Sequence of chain A:
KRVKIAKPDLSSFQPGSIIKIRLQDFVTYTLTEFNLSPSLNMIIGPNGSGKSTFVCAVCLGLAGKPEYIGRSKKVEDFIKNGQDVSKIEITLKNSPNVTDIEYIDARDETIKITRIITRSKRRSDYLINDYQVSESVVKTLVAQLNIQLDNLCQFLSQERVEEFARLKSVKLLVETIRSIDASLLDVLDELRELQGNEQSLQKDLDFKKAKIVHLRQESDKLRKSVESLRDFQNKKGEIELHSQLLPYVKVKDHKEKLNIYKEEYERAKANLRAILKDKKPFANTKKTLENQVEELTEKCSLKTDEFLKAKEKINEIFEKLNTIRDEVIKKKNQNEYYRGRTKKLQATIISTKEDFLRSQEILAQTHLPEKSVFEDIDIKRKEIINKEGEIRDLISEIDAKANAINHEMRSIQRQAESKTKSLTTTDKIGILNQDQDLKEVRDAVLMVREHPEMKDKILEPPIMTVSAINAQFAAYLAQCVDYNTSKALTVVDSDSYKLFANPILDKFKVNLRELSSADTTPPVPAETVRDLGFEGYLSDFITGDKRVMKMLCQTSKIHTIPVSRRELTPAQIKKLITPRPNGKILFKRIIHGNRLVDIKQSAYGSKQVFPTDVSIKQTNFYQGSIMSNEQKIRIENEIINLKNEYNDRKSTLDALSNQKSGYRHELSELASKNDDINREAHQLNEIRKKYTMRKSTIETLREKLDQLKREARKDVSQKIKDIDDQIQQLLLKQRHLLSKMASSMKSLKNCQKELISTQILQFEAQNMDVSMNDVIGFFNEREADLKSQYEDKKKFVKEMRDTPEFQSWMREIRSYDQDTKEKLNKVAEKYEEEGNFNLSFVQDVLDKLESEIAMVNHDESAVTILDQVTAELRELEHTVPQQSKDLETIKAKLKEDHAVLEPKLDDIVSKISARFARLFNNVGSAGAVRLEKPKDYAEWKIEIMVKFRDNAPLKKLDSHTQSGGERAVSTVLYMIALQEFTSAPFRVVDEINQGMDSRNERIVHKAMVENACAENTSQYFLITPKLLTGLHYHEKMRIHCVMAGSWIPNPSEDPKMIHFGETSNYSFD

This data describes a binding interaction between two proteins.

Contacts between the two chains:
Residue K773 in chain A is in contact with residue Y34 in chain B (closest heavy-atom distance 3.3 Å).
Residue M765 in chain A is in contact with residue C37 in chain B (closest heavy-atom distance 3.4 Å).
Residue N346 in chain A interacts with residue Q40 in chain B (closest heavy-atom distance 3.1 Å).
Residue F803 in chain A interacts with residue L106 in chain B (closest heavy-atom distance 3.5 Å).
Residue Q776 in chain A is in contact with residue L30 in chain B (closest heavy-atom distance 3.2 Å).
Residue M792 in chain A contacts residue V12 in chain B (closest heavy-atom distance 3.5 Å).
Residue K335 in chain A contacts residue L30 in chain B (closest heavy-atom distance 3.4 Å).
Residue E788 in chain A is in contact with residue K121 in chain B (closest heavy-atom distance 3.3 Å).
Residue K770 in chain A interacts with residue Y76 in chain B (closest heavy-atom distance 3.4 Å).
Residue K773 in chain A contacts residue Y76 in chain B (closest heavy-atom distance 3.1 Å).
Residue F787 in chain A contacts residue L122 in chain B (closest heavy-atom distance 3.6 Å).
Residue F802 in chain A interacts with residue L106 in chain B (closest heavy-atom distance 3.5 Å).
Residue V794 in chain A interacts with residue H15 in chain B (closest heavy-atom distance 3.7 Å).
Residue F342 in chain A interacts with residue Q40 in chain B (closest heavy-atom distance 3.3 Å).
Residue V799 in chain A interacts with residue W109 in chain B (closest heavy-atom distance 3.6 Å).
Residue K356 in chain A is in contact with residue D50 in chain B (closest heavy-atom distance 2.3 Å).
Residue R363 in chain A interacts with residue D257 in chain B (closest heavy-atom distance 3.1 Å).
Residue E788 in chain A is in contact with residue L122 in chain B (closest heavy-atom distance 3.1 Å).
Residue T309 in chain A contacts residue P7 in chain B (closest heavy-atom distance 3.7 Å).
Residue Q776 in chain A interacts with residue R28 in chain B (closest heavy-atom distance 2.5 Å).
Residue F787 in chain A interacts with residue Y21 in chain B (closest heavy-atom distance 3.5 Å).
Residue F787 in chain A is in contact with residue S18 in chain B (closest heavy-atom distance 3.4 Å).
Residue R349 in chain A interacts with residue E43 in chain B (closest heavy-atom distance 3.1 Å).
Residue Q790 in chain A interacts with residue Y21 in chain B (closest heavy-atom distance 3.2 Å).
Residue N791 in chain A contacts residue S18 in chain B (closest heavy-atom distance 3.2 Å).
Residue T309 in chain A is in contact with residue N6 in chain B (closest heavy-atom distance 3.7 Å).
Residue F802 in chain A is in contact with residue D105 in chain B (closest heavy-atom distance 3.1 Å).
Residue V794 in chain A interacts with residue S18 in chain B (closest heavy-atom distance 3.3 Å).
Residue M769 in chain A is in contact with residue Y76 in chain B (closest heavy-atom distance 3.5 Å).
Residue K377 in chain A contacts residue I264 in chain B (closest heavy-atom distance 3.3 Å).
Residue F306 in chain A contacts residue W109 in chain B (closest heavy-atom distance 3.5 Å).
Residue K377 in chain A is in contact with residue L267 in chain B (closest heavy-atom distance 3.3 Å).
Residue Q370 in chain A contacts residue S261 in chain B (closest heavy-atom distance 3.6 Å).
Residue R759 in chain A is in contact with residue Q62 in chain B (closest heavy-atom distance 2.7 Å).
Residue S781 in chain A contacts residue Y126 in chain B (closest heavy-atom distance 3.6 Å).
Residue F787 in chain A contacts residue F22 in chain B (closest heavy-atom distance 3.3 Å).
Residue V794 in chain A contacts residue K17 in chain B (closest heavy-atom distance 3.6 Å).
Residue I751 in chain A is in contact with residue S51 in chain B (closest heavy-atom distance 3.6 Å).
Residue E788 in chain A interacts with residue S123 in chain B (closest heavy-atom distance 2.4 Å).
Residue S795 in chain A is in contact with residue V12 in chain B (closest heavy-atom distance 3.6 Å).
Residue D798 in chain A is in contact with residue H15 in chain B (closest heavy-atom distance 3.3 Å).
Residue I784 in chain A interacts with residue Y126 in chain B (closest heavy-atom distance 3.5 Å).
Residue Q370 in chain A interacts with residue I264 in chain B (closest heavy-atom distance 3.1 Å).
Residue F803 in chain A is in contact with residue W109 in chain B (closest heavy-atom distance 3.6 Å).
Residue L755 in chain A is in contact with residue S51 in chain B (closest heavy-atom distance 3.2 Å).
Residue S795 in chain A contacts residue H15 in chain B (closest heavy-atom distance 3.3 Å).
Residue V352 in chain A contacts residue Q47 in chain B (closest heavy-atom distance 3.4 Å).
Residue L345 in chain A is in contact with residue Q40 in chain B (closest heavy-atom distance 3.3 Å).
Residue K777 in chain A is in contact with residue F83 in chain B (closest heavy-atom distance 3.6 Å).
Residue F342 in chain A is in contact with residue Q36 in chain B (closest heavy-atom distance 3.4 Å).
Residue K356 in chain A interacts with residue S51 in chain B (closest heavy-atom distance 3.5 Å).
Residue L755 in chain A contacts residue T52 in chain B (closest heavy-atom distance 3.6 Å).
Residue I373 in chain A interacts with residue I264 in chain B (closest heavy-atom distance 3.5 Å).
Residue K777 in chain A contacts residue Y126 in chain B (closest heavy-atom distance 3.2 Å).
Residue L762 in chain A interacts with residue T44 in chain B (closest heavy-atom distance 3.7 Å).
Residue K335 in chain A contacts residue R28 in chain B (closest heavy-atom distance 2.8 Å).
Residue K773 in chain A interacts with residue E79 in chain B (closest heavy-atom distance 2.4 Å).
Residue T309 in chain A contacts residue I8 in chain B (closest heavy-atom distance 3.7 Å).
Residue L772 in chain A contacts residue L30 in chain B (closest heavy-atom distance 3.6 Å).
Residue F331 in chain A is in contact with residue R28 in chain B (closest heavy-atom distance 3.2 Å).

Sequence of chain B:
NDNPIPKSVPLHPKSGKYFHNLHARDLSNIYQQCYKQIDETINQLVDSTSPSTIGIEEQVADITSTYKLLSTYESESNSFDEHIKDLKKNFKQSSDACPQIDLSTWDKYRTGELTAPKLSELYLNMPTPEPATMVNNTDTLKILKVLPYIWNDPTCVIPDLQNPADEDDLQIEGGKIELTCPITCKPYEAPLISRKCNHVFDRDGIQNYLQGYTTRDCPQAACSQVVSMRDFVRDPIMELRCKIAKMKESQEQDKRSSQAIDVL